Sequence of protein 1:
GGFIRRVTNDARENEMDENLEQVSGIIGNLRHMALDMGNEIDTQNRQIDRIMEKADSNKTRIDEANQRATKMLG

The following describes two proteins that form a bound complex.

Sequence of protein 2:
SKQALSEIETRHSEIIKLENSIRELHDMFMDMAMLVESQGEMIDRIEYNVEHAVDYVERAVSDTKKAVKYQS

Contacts between the two chains:
Residue V7 in protein 1 interacts with residue R11 in protein 2 (closest heavy-atom distance 3.8 Å).
Residue R5 in protein 1 interacts with residue R11 in protein 2 (closest heavy-atom distance 2.8 Å).
Residue I4 in protein 1 contacts residue R11 in protein 2 (closest heavy-atom distance 3.7 Å).
Residue E13 in protein 1 is in contact with residue R11 in protein 2 (closest heavy-atom distance 2.6 Å).
Residue M37 in protein 1 is in contact with residue F29 in protein 2 (closest heavy-atom distance 4.4 Å).
Residue V23 in protein 1 contacts residue I22 in protein 2 (closest heavy-atom distance 4.0 Å).
Residue L30 in protein 1 interacts with residue L25 in protein 2 (closest heavy-atom distance 4.5 Å).
Residue V7 in protein 1 interacts with residue I8 in protein 2 (closest heavy-atom distance 4.5 Å).
Residue L30 in protein 1 is in contact with residue F29 in protein 2 (closest heavy-atom distance 4.8 Å).
Residue V7 in protein 1 is in contact with residue E7 in protein 2 (closest heavy-atom distance 4.0 Å).
Residue V23 in protein 1 interacts with residue L18 in protein 2 (closest heavy-atom distance 5.0 Å).
Residue I62 in protein 1 is in contact with residue V57 in protein 2 (closest heavy-atom distance 4.1 Å).
Residue V7 in protein 1 contacts residue A4 in protein 2 (closest heavy-atom distance 4.7 Å).
Residue L20 in protein 1 contacts residue L18 in protein 2 (closest heavy-atom distance 4.5 Å).
Residue L20 in protein 1 is in contact with residue I15 in protein 2 (closest heavy-atom distance 4.1 Å).
Residue R6 in protein 1 contacts residue R11 in protein 2 (closest heavy-atom distance 4.1 Å).
Residue I27 in protein 1 is in contact with residue L18 in protein 2 (closest heavy-atom distance 4.8 Å).
Residue M16 in protein 1 interacts with residue R11 in protein 2 (closest heavy-atom distance 4.4 Å).
Residue R5 in protein 1 contacts residue E7 in protein 2 (closest heavy-atom distance 2.7 Å).
Residue I41 in protein 1 is in contact with residue M32 in protein 2 (closest heavy-atom distance 4.6 Å).
Residue M37 in protein 1 contacts residue M32 in protein 2 (closest heavy-atom distance 3.8 Å).
Residue I27 in protein 1 contacts residue I22 in protein 2 (closest heavy-atom distance 4.0 Å).
Residue M16 in protein 1 interacts with residue I15 in protein 2 (closest heavy-atom distance 4.8 Å).